Sequence of the first protein:
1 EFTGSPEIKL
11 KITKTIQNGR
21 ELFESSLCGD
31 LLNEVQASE

Sequence of the second protein:
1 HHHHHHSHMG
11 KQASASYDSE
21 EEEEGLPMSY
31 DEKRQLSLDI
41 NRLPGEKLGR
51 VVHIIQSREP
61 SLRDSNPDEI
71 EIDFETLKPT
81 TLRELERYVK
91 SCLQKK

Interface contacts:
Residue E75 in the second protein contacts residue E7 in the first protein (closest heavy-atom distance 3.5 Å).
Residue K33 in the second protein interacts with residue I8 in the first protein (closest heavy-atom distance 3.8 Å).
Residue S37 in the second protein contacts residue L10 in the first protein (closest heavy-atom distance 3.4 Å).
Residue F74 in the second protein contacts residue L10 in the first protein (closest heavy-atom distance 3.8 Å).
Residue I70 in the second protein interacts with residue K11 in the first protein (closest heavy-atom distance 3.4 Å).
Residue I70 in the second protein is in contact with residue I12 in the first protein (closest heavy-atom distance 2.9 Å).
Residue V52 in the second protein is in contact with residue F23 in the first protein (closest heavy-atom distance 3.5 Å).
Residue E69 in the second protein interacts with residue T13 in the first protein (closest heavy-atom distance 3.9 Å).
Residue L48 in the second protein contacts residue F23 in the first protein (closest heavy-atom distance 3.5 Å).
Residue D73 in the second protein interacts with residue I8 in the first protein (closest heavy-atom distance 3.6 Å).
Residue S37 in the second protein contacts residue K9 in the first protein (closest heavy-atom distance 5.0 Å).
Residue E75 in the second protein is in contact with residue I8 in the first protein (closest heavy-atom distance 3.0 Å).
Residue N41 in the second protein interacts with residue L10 in the first protein (closest heavy-atom distance 3.8 Å).
Residue G45 in the second protein interacts with residue L22 in the first protein (closest heavy-atom distance 4.4 Å).
Residue D68 in the second protein contacts residue T13 in the first protein (closest heavy-atom distance 3.5 Å).
Residue S37 in the second protein is in contact with residue I8 in the first protein (closest heavy-atom distance 3.7 Å).
Residue I72 in the second protein contacts residue K9 in the first protein (closest heavy-atom distance 3.2 Å).
Residue P67 in the second protein interacts with residue K14 in the first protein (closest heavy-atom distance 3.5 Å).
Residue R34 in the second protein is in contact with residue I8 in the first protein (closest heavy-atom distance 3.8 Å).
Residue I40 in the second protein interacts with residue S25 in the first protein (closest heavy-atom distance 5.0 Å).
Residue E46 in the second protein contacts residue L22 in the first protein (closest heavy-atom distance 4.8 Å).
Residue L48 in the second protein is in contact with residue I12 in the first protein (closest heavy-atom distance 4.6 Å).
Residue E71 in the second protein interacts with residue C28 in the first protein (closest heavy-atom distance 3.8 Å).
Residue G45 in the second protein contacts residue F23 in the first protein (closest heavy-atom distance 3.2 Å).
Residue E46 in the second protein interacts with residue R20 in the first protein (closest heavy-atom distance 3.8 Å).
Residue E71 in the second protein interacts with residue L10 in the first protein (closest heavy-atom distance 3.9 Å).
Residue I72 in the second protein is in contact with residue K11 in the first protein (closest heavy-atom distance 4.7 Å).
Residue E71 in the second protein is in contact with residue I12 in the first protein (closest heavy-atom distance 4.8 Å).
Residue I72 in the second protein interacts with residue I8 in the first protein (closest heavy-atom distance 4.1 Å).
Residue F74 in the second protein interacts with residue K9 in the first protein (closest heavy-atom distance 4.1 Å).
Residue I70 in the second protein contacts residue L10 in the first protein (closest heavy-atom distance 3.2 Å).
Residue F74 in the second protein interacts with residue I8 in the first protein (closest heavy-atom distance 2.9 Å).
Residue D73 in the second protein is in contact with residue K9 in the first protein (closest heavy-atom distance 3.7 Å).
Residue E71 in the second protein contacts residue K9 in the first protein (closest heavy-atom distance 3.1 Å).
Residue Y30 in the second protein contacts residue I8 in the first protein (closest heavy-atom distance 3.4 Å).
Residue G49 in the second protein contacts residue F23 in the first protein (closest heavy-atom distance 3.8 Å).
Residue I72 in the second protein contacts residue L10 in the first protein (closest heavy-atom distance 3.0 Å).
Residue I70 in the second protein is in contact with residue T13 in the first protein (closest heavy-atom distance 4.9 Å).
Residue N41 in the second protein interacts with residue S25 in the first protein (closest heavy-atom distance 4.2 Å).
Residue E69 in the second protein contacts residue K11 in the first protein (closest heavy-atom distance 3.5 Å).
Residue L48 in the second protein contacts residue E24 in the first protein (closest heavy-atom distance 4.2 Å).
Residue E69 in the second protein contacts residue K14 in the first protein (closest heavy-atom distance 4.8 Å).
Residue I72 in the second protein contacts residue I12 in the first protein (closest heavy-atom distance 3.6 Å).
Residue V52 in the second protein is in contact with residue I12 in the first protein (closest heavy-atom distance 3.9 Å).
Residue D68 in the second protein interacts with residue I12 in the first protein (closest heavy-atom distance 2.7 Å).
Residue D68 in the second protein interacts with residue K14 in the first protein (closest heavy-atom distance 2.9 Å).
Residue E71 in the second protein interacts with residue K11 in the first protein (closest heavy-atom distance 3.7 Å).
Residue I40 in the second protein interacts with residue L10 in the first protein (closest heavy-atom distance 4.9 Å).
Residue G45 in the second protein interacts with residue E24 in the first protein (closest heavy-atom distance 5.0 Å).
Residue L48 in the second protein contacts residue S25 in the first protein (closest heavy-atom distance 3.2 Å).
Residue E69 in the second protein interacts with residue I12 in the first protein (closest heavy-atom distance 3.6 Å).

This data describes a binding interaction between two proteins.